Sequence of protein 2:
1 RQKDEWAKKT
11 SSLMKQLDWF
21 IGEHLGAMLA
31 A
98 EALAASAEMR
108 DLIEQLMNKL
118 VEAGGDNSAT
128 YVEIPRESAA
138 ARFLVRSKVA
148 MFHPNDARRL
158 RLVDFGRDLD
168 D

Sequence of protein 1:
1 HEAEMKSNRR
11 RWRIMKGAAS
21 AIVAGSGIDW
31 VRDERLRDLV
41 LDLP

Contacts between the two chains:
Residue V146 in protein 2 interacts with residue I22 in protein 1 (closest heavy-atom distance 4.0 Å).
Residue W6 in protein 2 is in contact with residue W12 in protein 1 (closest heavy-atom distance 3.8 Å).
Residue L17 in protein 2 contacts residue M15 in protein 1 (closest heavy-atom distance 4.0 Å).
Residue W19 in protein 2 contacts residue L39 in protein 1 (closest heavy-atom distance 3.9 Å).
Residue K9 in protein 2 contacts residue L43 in protein 1 (closest heavy-atom distance 3.7 Å).
Residue G163 in protein 2 contacts residue I14 in protein 1 (closest heavy-atom distance 3.8 Å).
Residue S144 in protein 2 contacts residue G25 in protein 1 (closest heavy-atom distance 4.0 Å).
Residue D168 in protein 2 contacts residue R9 in protein 1 (closest heavy-atom distance 3.0 Å).
Residue F20 in protein 2 is in contact with residue L36 in protein 1 (closest heavy-atom distance 3.3 Å).
Residue W6 in protein 2 interacts with residue N8 in protein 1 (closest heavy-atom distance 3.7 Å).
Residue S144 in protein 2 contacts residue A21 in protein 1 (closest heavy-atom distance 3.5 Å).
Residue K3 in protein 2 contacts residue N8 in protein 1 (closest heavy-atom distance 3.4 Å).
Residue Q2 in protein 2 is in contact with residue M5 in protein 1 (closest heavy-atom distance 3.2 Å).
Residue F162 in protein 2 contacts residue G17 in protein 1 (closest heavy-atom distance 3.8 Å).
Residue W6 in protein 2 interacts with residue M5 in protein 1 (closest heavy-atom distance 3.4 Å).
Residue F20 in protein 2 is in contact with residue V23 in protein 1 (closest heavy-atom distance 3.6 Å).
Residue L13 in protein 2 interacts with residue W12 in protein 1 (closest heavy-atom distance 4.0 Å).
Residue L13 in protein 2 contacts residue K16 in protein 1 (closest heavy-atom distance 3.5 Å).
Residue K3 in protein 2 contacts residue M5 in protein 1 (closest heavy-atom distance 3.3 Å).
Residue L159 in protein 2 is in contact with residue I14 in protein 1 (closest heavy-atom distance 3.8 Å).
Residue F162 in protein 2 interacts with residue R13 in protein 1 (closest heavy-atom distance 3.8 Å).
Residue F140 in protein 2 is in contact with residue I22 in protein 1 (closest heavy-atom distance 3.6 Å).
Residue W19 in protein 2 interacts with residue L36 in protein 1 (closest heavy-atom distance 3.8 Å).
Residue F20 in protein 2 interacts with residue S26 in protein 1 (closest heavy-atom distance 3.4 Å).
Residue H24 in protein 2 interacts with residue I28 in protein 1 (closest heavy-atom distance 3.4 Å).
Residue G163 in protein 2 contacts residue R13 in protein 1 (closest heavy-atom distance 3.8 Å).
Residue W19 in protein 2 contacts residue R35 in protein 1 (closest heavy-atom distance 3.5 Å).
Residue R1 in protein 2 is in contact with residue E2 in protein 1 (closest heavy-atom distance 3.2 Å).
Residue M28 in protein 2 interacts with residue S26 in protein 1 (closest heavy-atom distance 3.4 Å).
Residue V146 in protein 2 is in contact with residue A18 in protein 1 (closest heavy-atom distance 3.9 Å).
Residue Q16 in protein 2 contacts residue R35 in protein 1 (closest heavy-atom distance 2.9 Å).
Residue L13 in protein 2 is in contact with residue L39 in protein 1 (closest heavy-atom distance 4.1 Å).
Residue V118 in protein 2 interacts with residue R11 in protein 1 (closest heavy-atom distance 3.3 Å).
Residue F20 in protein 2 interacts with residue I22 in protein 1 (closest heavy-atom distance 3.8 Å).
Residue L25 in protein 2 interacts with residue S26 in protein 1 (closest heavy-atom distance 3.9 Å).
Residue A7 in protein 2 interacts with residue N8 in protein 1 (closest heavy-atom distance 3.5 Å).
Residue K3 in protein 2 is in contact with residue E4 in protein 1 (closest heavy-atom distance 3.0 Å).
Residue F162 in protein 2 interacts with residue I14 in protein 1 (closest heavy-atom distance 3.9 Å).
Residue F162 in protein 2 interacts with residue A18 in protein 1 (closest heavy-atom distance 3.7 Å).
Residue M114 in protein 2 interacts with residue M15 in protein 1 (closest heavy-atom distance 3.4 Å).
Residue L13 in protein 2 contacts residue M15 in protein 1 (closest heavy-atom distance 3.5 Å).
Residue M14 in protein 2 interacts with residue M15 in protein 1 (closest heavy-atom distance 3.7 Å).
Residue F20 in protein 2 contacts residue I28 in protein 1 (closest heavy-atom distance 4.0 Å).
Residue R164 in protein 2 interacts with residue R10 in protein 1 (closest heavy-atom distance 3.8 Å).
Residue T10 in protein 2 interacts with residue W12 in protein 1 (closest heavy-atom distance 3.2 Å).
Residue D168 in protein 2 contacts residue K6 in protein 1 (closest heavy-atom distance 2.4 Å).
Residue F140 in protein 2 contacts residue G25 in protein 1 (closest heavy-atom distance 3.5 Å).
Residue I110 in protein 2 interacts with residue I22 in protein 1 (closest heavy-atom distance 3.5 Å).
Residue Q16 in protein 2 interacts with residue L39 in protein 1 (closest heavy-atom distance 3.7 Å).
Residue L17 in protein 2 contacts residue L39 in protein 1 (closest heavy-atom distance 4.0 Å).
Residue K9 in protein 2 contacts residue W12 in protein 1 (closest heavy-atom distance 3.5 Å).
Residue F20 in protein 2 contacts residue L39 in protein 1 (closest heavy-atom distance 4.0 Å).
Residue D168 in protein 2 is in contact with residue R10 in protein 1 (closest heavy-atom distance 3.5 Å).
Residue V146 in protein 2 is in contact with residue A21 in protein 1 (closest heavy-atom distance 3.3 Å).
Residue T10 in protein 2 is in contact with residue M15 in protein 1 (closest heavy-atom distance 3.7 Å).
Residue G163 in protein 2 contacts residue R10 in protein 1 (closest heavy-atom distance 3.5 Å).
Residue T10 in protein 2 interacts with residue R11 in protein 1 (closest heavy-atom distance 3.9 Å).
Residue W6 in protein 2 interacts with residue R9 in protein 1 (closest heavy-atom distance 3.3 Å).
Residue L141 in protein 2 interacts with residue I22 in protein 1 (closest heavy-atom distance 4.0 Å).
Residue F140 in protein 2 contacts residue S26 in protein 1 (closest heavy-atom distance 4.0 Å).

These two protein chains interact to form a complex.